Sequence of chain A:
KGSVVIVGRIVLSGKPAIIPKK

This data describes a binding interaction between two proteins.

Sequence of chain B:
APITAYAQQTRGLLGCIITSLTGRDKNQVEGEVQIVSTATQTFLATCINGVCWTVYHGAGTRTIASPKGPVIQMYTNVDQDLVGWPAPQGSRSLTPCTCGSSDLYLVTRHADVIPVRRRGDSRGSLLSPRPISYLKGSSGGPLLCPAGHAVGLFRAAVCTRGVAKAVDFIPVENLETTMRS

Residue-level contacts at the interface:
Residue P81 in chain B interacts with residue S4 in chain A (closest heavy-atom distance 3.9 Å).
Residue A76 in chain B interacts with residue V5 in chain A (closest heavy-atom distance 3.0 Å).
Residue V47 in chain B interacts with residue V6 in chain A (closest heavy-atom distance 3.4 Å).
Residue T15 in chain B is in contact with residue G15 in chain A (closest heavy-atom distance 3.5 Å).
Residue T119 in chain B contacts residue I11 in chain A (closest heavy-atom distance 3.2 Å).
Residue C27 in chain B contacts residue V6 in chain A (closest heavy-atom distance 3.6 Å).
Residue L155 in chain B is in contact with residue L13 in chain A (closest heavy-atom distance 3.8 Å).
Residue I46 in chain B interacts with residue R10 in chain A (closest heavy-atom distance 3.5 Å).
Residue Q45 in chain B is in contact with residue R10 in chain A (closest heavy-atom distance 3.6 Å).
Residue V118 in chain B is in contact with residue I11 in chain A (closest heavy-atom distance 3.9 Å).
Residue V118 in chain B contacts residue L13 in chain A (closest heavy-atom distance 3.8 Å).
Residue A18 in chain B contacts residue R10 in chain A (closest heavy-atom distance 3.2 Å).
Residue G34 in chain B is in contact with residue S4 in chain A (closest heavy-atom distance 3.7 Å).
Residue S48 in chain B interacts with residue V8 in chain A (closest heavy-atom distance 3.6 Å).
Residue T74 in chain B contacts residue V5 in chain A (closest heavy-atom distance 2.8 Å).
Residue T21 in chain B interacts with residue R10 in chain A (closest heavy-atom distance 3.8 Å).
Residue A76 in chain B contacts residue S4 in chain A (closest heavy-atom distance 3.7 Å).
Residue I46 in chain B interacts with residue V8 in chain A (closest heavy-atom distance 2.7 Å).
Residue I75 in chain B interacts with residue V5 in chain A (closest heavy-atom distance 3.5 Å).
Residue E43 in chain B interacts with residue V12 in chain A (closest heavy-atom distance 3.7 Å).
Residue Q45 in chain B is in contact with residue G9 in chain A (closest heavy-atom distance 3.6 Å).
Residue V47 in chain B contacts residue V5 in chain A (closest heavy-atom distance 3.2 Å).
Residue I46 in chain B interacts with residue G9 in chain A (closest heavy-atom distance 2.9 Å).
Residue A16 in chain B interacts with residue V12 in chain A (closest heavy-atom distance 3.2 Å).
Residue S31 in chain B is in contact with residue S4 in chain A (closest heavy-atom distance 2.9 Å).
Residue R22 in chain B is in contact with residue I7 in chain A (closest heavy-atom distance 3.6 Å).
Residue R73 in chain B interacts with residue K2 in chain A (closest heavy-atom distance 3.7 Å).
Residue T21 in chain B interacts with residue I7 in chain A (closest heavy-atom distance 3.8 Å).
Residue Q39 in chain B contacts residue R10 in chain A (closest heavy-atom distance 3.1 Å).
Residue S48 in chain B contacts residue V6 in chain A (closest heavy-atom distance 2.8 Å).
Residue A16 in chain B is in contact with residue L13 in chain A (closest heavy-atom distance 3.6 Å).
Residue E41 in chain B is in contact with residue R10 in chain A (closest heavy-atom distance 3.2 Å).
Residue T15 in chain B contacts residue L13 in chain A (closest heavy-atom distance 3.4 Å).
Residue T30 in chain B contacts residue V6 in chain A (closest heavy-atom distance 3.7 Å).
Residue Q19 in chain B contacts residue R10 in chain A (closest heavy-atom distance 2.9 Å).
Residue R73 in chain B contacts residue G3 in chain A (closest heavy-atom distance 3.3 Å).
Residue S31 in chain B interacts with residue G3 in chain A (closest heavy-atom distance 3.7 Å).
Residue E43 in chain B interacts with residue L13 in chain A (closest heavy-atom distance 3.0 Å).
Residue V44 in chain B interacts with residue I11 in chain A (closest heavy-atom distance 2.9 Å).
Residue E43 in chain B is in contact with residue S14 in chain A (closest heavy-atom distance 3.0 Å).
Residue Y17 in chain B contacts residue I11 in chain A (closest heavy-atom distance 3.2 Å).
Residue E43 in chain B interacts with residue I11 in chain A (closest heavy-atom distance 3.6 Å).
Residue C27 in chain B contacts residue V8 in chain A (closest heavy-atom distance 3.7 Å).
Residue T21 in chain B contacts residue V8 in chain A (closest heavy-atom distance 2.8 Å).
Residue Q19 in chain B is in contact with residue G9 in chain A (closest heavy-atom distance 3.1 Å).
Residue T21 in chain B interacts with residue G9 in chain A (closest heavy-atom distance 3.0 Å).
Residue S48 in chain B interacts with residue V5 in chain A (closest heavy-atom distance 3.5 Å).
Residue T74 in chain B contacts residue S4 in chain A (closest heavy-atom distance 2.9 Å).
Residue Q20 in chain B interacts with residue V8 in chain A (closest heavy-atom distance 3.5 Å).
Residue Y17 in chain B interacts with residue V12 in chain A (closest heavy-atom distance 2.7 Å).
Residue Q45 in chain B contacts residue I7 in chain A (closest heavy-atom distance 3.6 Å).
Residue S31 in chain B contacts residue V6 in chain A (closest heavy-atom distance 3.5 Å).
Residue R73 in chain B is in contact with residue V5 in chain A (closest heavy-atom distance 3.8 Å).
Residue V44 in chain B interacts with residue R10 in chain A (closest heavy-atom distance 3.5 Å).
Residue I46 in chain B contacts residue V6 in chain A (closest heavy-atom distance 3.9 Å).
Residue T49 in chain B interacts with residue V5 in chain A (closest heavy-atom distance 3.8 Å).
Residue W96 in chain B interacts with residue V5 in chain A (closest heavy-atom distance 3.8 Å).
Residue R22 in chain B contacts residue V8 in chain A (closest heavy-atom distance 3.3 Å).
Residue I46 in chain B interacts with residue I7 in chain A (closest heavy-atom distance 3.4 Å).
Residue R120 in chain B interacts with residue I11 in chain A (closest heavy-atom distance 3.5 Å).